Sequence of the first protein:
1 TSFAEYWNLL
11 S

Sequence of the second protein:
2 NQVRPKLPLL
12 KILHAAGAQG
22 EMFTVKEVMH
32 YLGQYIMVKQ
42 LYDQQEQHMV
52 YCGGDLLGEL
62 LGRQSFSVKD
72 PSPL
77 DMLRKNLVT

Interface contacts:
Residue G34 in the second protein is in contact with residue F3 in the first protein (closest heavy-atom distance 3.6 Å).
Residue I37 in the second protein contacts residue W7 in the first protein (closest heavy-atom distance 3.8 Å).
Residue H49 in the second protein contacts residue Y6 in the first protein (closest heavy-atom distance 3.5 Å).
Residue Q48 in the second protein contacts residue S2 in the first protein (closest heavy-atom distance 3.3 Å).
Residue V51 in the second protein is in contact with residue F3 in the first protein (closest heavy-atom distance 4.0 Å).
Residue Q48 in the second protein contacts residue F3 in the first protein (closest heavy-atom distance 2.9 Å).
Residue Q48 in the second protein is in contact with residue Y6 in the first protein (closest heavy-atom distance 3.8 Å).
Residue H31 in the second protein interacts with residue W7 in the first protein (closest heavy-atom distance 4.6 Å).
Residue Y43 in the second protein is in contact with residue F3 in the first protein (closest heavy-atom distance 3.6 Å).
Residue L33 in the second protein interacts with residue W7 in the first protein (closest heavy-atom distance 4.0 Å).
Residue M38 in the second protein is in contact with residue F3 in the first protein (closest heavy-atom distance 3.4 Å).
Residue M30 in the second protein is in contact with residue L10 in the first protein (closest heavy-atom distance 3.8 Å).
Residue L75 in the second protein is in contact with residue W7 in the first protein (closest heavy-atom distance 3.7 Å).
Residue P72 in the second protein interacts with residue L10 in the first protein (closest heavy-atom distance 3.6 Å).
Residue M38 in the second protein contacts residue A4 in the first protein (closest heavy-atom distance 4.0 Å).
Residue F67 in the second protein is in contact with residue W7 in the first protein (closest heavy-atom distance 4.4 Å).
Residue V69 in the second protein is in contact with residue W7 in the first protein (closest heavy-atom distance 4.0 Å).
Residue V69 in the second protein interacts with residue F3 in the first protein (closest heavy-atom distance 4.0 Å).
Residue Q48 in the second protein interacts with residue T1 in the first protein (closest heavy-atom distance 4.0 Å).
Residue M30 in the second protein is in contact with residue W7 in the first protein (closest heavy-atom distance 2.9 Å).
Residue V69 in the second protein interacts with residue Y6 in the first protein (closest heavy-atom distance 3.3 Å).
Residue G34 in the second protein contacts residue W7 in the first protein (closest heavy-atom distance 3.4 Å).
Residue I37 in the second protein contacts residue F3 in the first protein (closest heavy-atom distance 3.4 Å).
Residue V69 in the second protein interacts with residue L10 in the first protein (closest heavy-atom distance 3.7 Å).
Residue L75 in the second protein contacts residue L10 in the first protein (closest heavy-atom distance 3.9 Å).
Residue K70 in the second protein contacts residue Y6 in the first protein (closest heavy-atom distance 4.0 Å).

These two protein chains interact to form a complex.